Interface contacts:
Residue E142 in protein 2 is in contact with residue K275 in protein 1 (closest heavy-atom distance 3.8 Å).
Residue E60 in protein 2 is in contact with residue K275 in protein 1 (closest heavy-atom distance 4.1 Å).
Residue Y61 in protein 2 interacts with residue K282 in protein 1 (closest heavy-atom distance 3.3 Å).
Residue E60 in protein 2 is in contact with residue I278 in protein 1 (closest heavy-atom distance 4.9 Å).
Residue Y61 in protein 2 is in contact with residue H319 in protein 1 (closest heavy-atom distance 3.9 Å).
Residue E159 in protein 2 contacts residue R245 in protein 1 (closest heavy-atom distance 2.4 Å).
Residue Y61 in protein 2 interacts with residue I278 in protein 1 (closest heavy-atom distance 3.3 Å).

Sequence of protein 2:
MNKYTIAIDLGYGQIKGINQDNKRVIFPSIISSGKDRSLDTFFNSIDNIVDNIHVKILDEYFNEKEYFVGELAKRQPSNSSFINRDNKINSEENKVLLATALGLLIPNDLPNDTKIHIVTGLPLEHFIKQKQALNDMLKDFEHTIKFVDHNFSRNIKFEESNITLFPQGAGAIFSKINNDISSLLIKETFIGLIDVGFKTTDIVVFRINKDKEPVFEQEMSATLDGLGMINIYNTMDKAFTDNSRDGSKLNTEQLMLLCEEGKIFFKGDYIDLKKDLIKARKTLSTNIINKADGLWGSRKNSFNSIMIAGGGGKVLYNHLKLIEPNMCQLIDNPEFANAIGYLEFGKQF

Sequence of protein 1:
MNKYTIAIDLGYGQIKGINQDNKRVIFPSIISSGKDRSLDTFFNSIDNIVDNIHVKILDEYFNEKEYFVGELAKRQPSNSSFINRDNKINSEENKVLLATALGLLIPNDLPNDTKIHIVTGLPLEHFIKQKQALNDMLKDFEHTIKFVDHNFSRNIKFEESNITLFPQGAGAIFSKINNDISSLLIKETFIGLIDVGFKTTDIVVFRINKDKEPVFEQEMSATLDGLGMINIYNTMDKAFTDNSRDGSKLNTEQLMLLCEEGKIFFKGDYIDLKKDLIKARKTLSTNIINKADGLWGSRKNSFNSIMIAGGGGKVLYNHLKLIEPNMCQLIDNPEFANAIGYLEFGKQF

This data describes a binding interaction between two proteins.